Residue-level contacts at the interface:
Residue F549 in chain B interacts with residue L17 in chain A (closest heavy-atom distance 3.8 Å).
Residue F538 in chain B interacts with residue V7 in chain A (closest heavy-atom distance 4.5 Å).
Residue H535 in chain B contacts residue V7 in chain A (closest heavy-atom distance 3.7 Å).
Residue F531 in chain B interacts with residue M10 in chain A (closest heavy-atom distance 4.0 Å).
Residue K499 in chain B contacts residue T6 in chain A (closest heavy-atom distance 3.5 Å).
Residue C505 in chain B is in contact with residue T18 in chain A (closest heavy-atom distance 3.8 Å).
Residue K511 in chain B interacts with residue I19 in chain A (closest heavy-atom distance 3.2 Å).
Residue I498 in chain B is in contact with residue M10 in chain A (closest heavy-atom distance 3.6 Å).
Residue T541 in chain B interacts with residue G15 in chain A (closest heavy-atom distance 4.0 Å).
Residue K499 in chain B contacts residue E9 in chain A (closest heavy-atom distance 3.2 Å).
Residue I521 in chain B contacts residue L17 in chain A (closest heavy-atom distance 4.0 Å).
Residue A518 in chain B contacts residue I19 in chain A (closest heavy-atom distance 3.7 Å).
Residue E552 in chain B contacts residue I19 in chain A (closest heavy-atom distance 3.5 Å).
Residue V525 in chain B is in contact with residue F14 in chain A (closest heavy-atom distance 4.1 Å).
Residue K545 in chain B contacts residue L17 in chain A (closest heavy-atom distance 2.6 Å).
Residue N537 in chain B interacts with residue T11 in chain A (closest heavy-atom distance 4.0 Å).
Residue F538 in chain B is in contact with residue T11 in chain A (closest heavy-atom distance 3.5 Å).
Residue L502 in chain B interacts with residue M10 in chain A (closest heavy-atom distance 4.0 Å).
Residue R509 in chain B contacts residue D21 in chain A (closest heavy-atom distance 3.5 Å).
Residue G510 in chain B contacts residue I19 in chain A (closest heavy-atom distance 4.5 Å).
Residue K514 in chain B is in contact with residue D21 in chain A (closest heavy-atom distance 3.1 Å).
Residue E548 in chain B contacts residue G15 in chain A (closest heavy-atom distance 4.7 Å).
Residue K491 in chain B contacts residue V7 in chain A (closest heavy-atom distance 4.4 Å).
Residue V495 in chain B contacts residue M10 in chain A (closest heavy-atom distance 4.2 Å).
Residue K499 in chain B contacts residue K13 in chain A (closest heavy-atom distance 3.9 Å).
Residue K511 in chain B is in contact with residue H20 in chain A (closest heavy-atom distance 3.8 Å).
Residue K545 in chain B contacts residue T16 in chain A (closest heavy-atom distance 3.9 Å).
Residue V557 in chain B is in contact with residue I19 in chain A (closest heavy-atom distance 4.4 Å).
Residue I498 in chain B is in contact with residue F14 in chain A (closest heavy-atom distance 3.9 Å).
Residue M522 in chain B interacts with residue F14 in chain A (closest heavy-atom distance 3.7 Å).
Residue K508 in chain B is in contact with residue D21 in chain A (closest heavy-atom distance 3.9 Å).
Residue M522 in chain B interacts with residue L17 in chain A (closest heavy-atom distance 4.7 Å).
Residue K499 in chain B interacts with residue M10 in chain A (closest heavy-atom distance 3.9 Å).
Residue T541 in chain B is in contact with residue T11 in chain A (closest heavy-atom distance 3.2 Å).
Residue H554 in chain B interacts with residue I19 in chain A (closest heavy-atom distance 4.1 Å).
Residue F538 in chain B is in contact with residue F14 in chain A (closest heavy-atom distance 3.9 Å).
Residue V542 in chain B is in contact with residue F14 in chain A (closest heavy-atom distance 4.1 Å).
Residue G510 in chain B interacts with residue D21 in chain A (closest heavy-atom distance 2.6 Å).
Residue L502 in chain B contacts residue L17 in chain A (closest heavy-atom distance 3.9 Å).
Residue A515 in chain B contacts residue I19 in chain A (closest heavy-atom distance 4.3 Å).
Residue L502 in chain B interacts with residue F14 in chain A (closest heavy-atom distance 3.6 Å).
Residue E506 in chain B interacts with residue K13 in chain A (closest heavy-atom distance 3.9 Å).
Residue K514 in chain B is in contact with residue H20 in chain A (closest heavy-atom distance 3.8 Å).
Residue E506 in chain B contacts residue T16 in chain A (closest heavy-atom distance 3.9 Å).
Residue E552 in chain B is in contact with residue H20 in chain A (closest heavy-atom distance 4.1 Å).
Residue V495 in chain B interacts with residue V7 in chain A (closest heavy-atom distance 4.0 Å).
Residue K514 in chain B contacts residue T18 in chain A (closest heavy-atom distance 4.0 Å).
Residue L502 in chain B contacts residue K13 in chain A (closest heavy-atom distance 3.8 Å).
Residue K545 in chain B contacts residue G15 in chain A (closest heavy-atom distance 2.9 Å).
Residue G503 in chain B is in contact with residue K13 in chain A (closest heavy-atom distance 4.0 Å).
Residue A518 in chain B contacts residue L17 in chain A (closest heavy-atom distance 4.4 Å).
Residue F538 in chain B contacts residue M10 in chain A (closest heavy-atom distance 3.4 Å).
Residue T541 in chain B is in contact with residue F14 in chain A (closest heavy-atom distance 4.3 Å).
Residue V495 in chain B is in contact with residue T6 in chain A (closest heavy-atom distance 3.5 Å).
Residue I521 in chain B is in contact with residue F14 in chain A (closest heavy-atom distance 3.5 Å).
Residue C505 in chain B is in contact with residue L17 in chain A (closest heavy-atom distance 3.8 Å).
Residue K545 in chain B contacts residue F14 in chain A (closest heavy-atom distance 3.5 Å).
Residue K514 in chain B is in contact with residue I19 in chain A (closest heavy-atom distance 3.5 Å).
Residue F549 in chain B interacts with residue I19 in chain A (closest heavy-atom distance 4.2 Å).
Residue F531 in chain B interacts with residue V7 in chain A (closest heavy-atom distance 4.3 Å).

Sequence of chain A:
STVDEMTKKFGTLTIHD

Sequence of chain B:
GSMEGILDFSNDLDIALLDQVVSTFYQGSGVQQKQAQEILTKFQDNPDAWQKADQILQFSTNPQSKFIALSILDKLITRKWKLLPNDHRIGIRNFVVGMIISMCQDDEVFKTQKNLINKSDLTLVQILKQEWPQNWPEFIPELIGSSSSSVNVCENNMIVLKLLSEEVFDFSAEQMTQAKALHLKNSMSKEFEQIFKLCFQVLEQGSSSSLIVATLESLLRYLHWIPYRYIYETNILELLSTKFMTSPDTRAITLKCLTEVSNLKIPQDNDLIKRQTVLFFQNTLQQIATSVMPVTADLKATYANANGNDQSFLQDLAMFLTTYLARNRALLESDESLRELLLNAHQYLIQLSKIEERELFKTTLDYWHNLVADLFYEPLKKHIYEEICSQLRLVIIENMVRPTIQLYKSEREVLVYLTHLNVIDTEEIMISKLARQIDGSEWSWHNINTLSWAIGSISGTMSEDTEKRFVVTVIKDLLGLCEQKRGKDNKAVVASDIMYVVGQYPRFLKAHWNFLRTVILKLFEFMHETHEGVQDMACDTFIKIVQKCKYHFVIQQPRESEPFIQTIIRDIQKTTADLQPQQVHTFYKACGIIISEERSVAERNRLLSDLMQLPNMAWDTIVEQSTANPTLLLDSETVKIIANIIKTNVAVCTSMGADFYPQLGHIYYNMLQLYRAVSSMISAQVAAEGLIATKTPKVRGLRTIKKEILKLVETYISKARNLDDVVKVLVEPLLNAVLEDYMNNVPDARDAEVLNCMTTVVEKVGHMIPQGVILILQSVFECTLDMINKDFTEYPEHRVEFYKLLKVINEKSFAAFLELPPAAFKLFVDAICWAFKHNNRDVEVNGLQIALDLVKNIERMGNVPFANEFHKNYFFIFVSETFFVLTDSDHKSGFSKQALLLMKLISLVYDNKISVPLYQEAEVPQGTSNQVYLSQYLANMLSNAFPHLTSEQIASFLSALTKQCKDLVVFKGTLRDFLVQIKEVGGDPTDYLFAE

This data describes a binding interaction between two proteins.